Sequence of protein 1:
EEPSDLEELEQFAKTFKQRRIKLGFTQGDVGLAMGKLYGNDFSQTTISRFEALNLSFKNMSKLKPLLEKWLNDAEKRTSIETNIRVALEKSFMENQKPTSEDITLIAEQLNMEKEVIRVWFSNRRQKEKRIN

Residue-level contacts at the interface:
Residue P3 in protein 2 interacts with residue R49 in protein 1 (closest heavy-atom distance 1.0 Å).
Residue P3 in protein 2 interacts with residue L55 in protein 1 (closest heavy-atom distance 0.7 Å).
Residue E7 in protein 2 is in contact with residue E156 in protein 1 (closest heavy-atom distance 1.3 Å).
Residue F57 in protein 2 is in contact with residue L55 in protein 1 (closest heavy-atom distance 1.7 Å).
Residue E2 in protein 2 contacts residue T46 in protein 1 (closest heavy-atom distance 1.3 Å).
Residue R158 in protein 2 interacts with residue E1 in protein 1 (closest heavy-atom distance 1.5 Å).
Residue T45 in protein 2 is in contact with residue E2 in protein 1 (closest heavy-atom distance 1.6 Å).
Residue M60 in protein 2 contacts residue F57 in protein 1 (closest heavy-atom distance 1.7 Å).
Residue M60 in protein 2 interacts with residue S61 in protein 1 (closest heavy-atom distance 0.4 Å).
Residue Q11 in protein 2 contacts residue K58 in protein 1 (closest heavy-atom distance 1.2 Å).
Residue P65 in protein 2 interacts with residue L63 in protein 1 (closest heavy-atom distance 1.2 Å).
Residue L63 in protein 2 is in contact with residue S61 in protein 1 (closest heavy-atom distance 1.5 Å).
Residue L9 in protein 2 interacts with residue F57 in protein 1 (closest heavy-atom distance 1.3 Å).
Residue K64 in protein 2 interacts with residue K62 in protein 1 (closest heavy-atom distance 0.2 Å).
Residue N59 in protein 2 interacts with residue L9 in protein 1 (closest heavy-atom distance 0.1 Å).
Residue K58 in protein 2 interacts with residue E10 in protein 1 (closest heavy-atom distance 1.4 Å).
Residue K157 in protein 2 contacts residue E7 in protein 1 (closest heavy-atom distance 0.8 Å).
Residue L66 in protein 2 interacts with residue L66 in protein 1 (closest heavy-atom distance 0.5 Å).
Residue F57 in protein 2 contacts residue M60 in protein 1 (closest heavy-atom distance 1.7 Å).
Residue E2 in protein 2 interacts with residue T45 in protein 1 (closest heavy-atom distance 1.6 Å).
Residue L55 in protein 2 interacts with residue P3 in protein 1 (closest heavy-atom distance 0.7 Å).
Residue E2 in protein 2 contacts residue R49 in protein 1 (closest heavy-atom distance 0.8 Å).
Residue R49 in protein 2 is in contact with residue P3 in protein 1 (closest heavy-atom distance 1.0 Å).
Residue K62 in protein 2 is in contact with residue P65 in protein 1 (closest heavy-atom distance 1.6 Å).
Residue E10 in protein 2 contacts residue K58 in protein 1 (closest heavy-atom distance 1.4 Å).
Residue E1 in protein 2 interacts with residue R158 in protein 1 (closest heavy-atom distance 1.5 Å).
Residue K62 in protein 2 is in contact with residue M60 in protein 1 (closest heavy-atom distance 1.4 Å).
Residue K62 in protein 2 interacts with residue K64 in protein 1 (closest heavy-atom distance 0.2 Å).
Residue K157 in protein 2 contacts residue L6 in protein 1 (closest heavy-atom distance 1.5 Å).
Residue L9 in protein 2 contacts residue K58 in protein 1 (closest heavy-atom distance 0.9 Å).
Residue D5 in protein 2 is in contact with residue Q154 in protein 1 (closest heavy-atom distance 1.1 Å).
Residue K58 in protein 2 is in contact with residue L9 in protein 1 (closest heavy-atom distance 0.9 Å).
Residue E156 in protein 2 interacts with residue E7 in protein 1 (closest heavy-atom distance 1.3 Å).
Residue L9 in protein 2 is in contact with residue N59 in protein 1 (closest heavy-atom distance 0.1 Å).
Residue P65 in protein 2 contacts residue K62 in protein 1 (closest heavy-atom distance 1.6 Å).
Residue S56 in protein 2 contacts residue S4 in protein 1 (closest heavy-atom distance 1.4 Å).
Residue I159 in protein 2 contacts residue F57 in protein 1 (closest heavy-atom distance 0.8 Å).
Residue S61 in protein 2 interacts with residue S61 in protein 1 (closest heavy-atom distance 1.2 Å).
Residue R49 in protein 2 is in contact with residue E2 in protein 1 (closest heavy-atom distance 0.8 Å).
Residue L55 in protein 2 interacts with residue F57 in protein 1 (closest heavy-atom distance 1.7 Å).
Residue M60 in protein 2 interacts with residue K62 in protein 1 (closest heavy-atom distance 1.4 Å).
Residue T46 in protein 2 is in contact with residue E2 in protein 1 (closest heavy-atom distance 1.3 Å).
Residue K62 in protein 2 contacts residue K62 in protein 1 (closest heavy-atom distance 1.7 Å).
Residue L6 in protein 2 is in contact with residue K157 in protein 1 (closest heavy-atom distance 1.5 Å).
Residue L63 in protein 2 is in contact with residue K62 in protein 1 (closest heavy-atom distance 1.2 Å).
Residue S4 in protein 2 is in contact with residue S56 in protein 1 (closest heavy-atom distance 1.4 Å).
Residue S61 in protein 2 interacts with residue M60 in protein 1 (closest heavy-atom distance 0.4 Å).
Residue S4 in protein 2 is in contact with residue L55 in protein 1 (closest heavy-atom distance 1.5 Å).
Residue S56 in protein 2 contacts residue D5 in protein 1 (closest heavy-atom distance 0.7 Å).
Residue E7 in protein 2 is in contact with residue K157 in protein 1 (closest heavy-atom distance 0.8 Å).
Residue L55 in protein 2 contacts residue S4 in protein 1 (closest heavy-atom distance 1.5 Å).
Residue S61 in protein 2 contacts residue L63 in protein 1 (closest heavy-atom distance 1.5 Å).
Residue M60 in protein 2 contacts residue M60 in protein 1 (closest heavy-atom distance 1.4 Å).
Residue K58 in protein 2 interacts with residue Q11 in protein 1 (closest heavy-atom distance 1.2 Å).
Residue F57 in protein 2 interacts with residue L9 in protein 1 (closest heavy-atom distance 1.3 Å).
Residue F57 in protein 2 interacts with residue I159 in protein 1 (closest heavy-atom distance 0.8 Å).
Residue D5 in protein 2 is in contact with residue S56 in protein 1 (closest heavy-atom distance 0.7 Å).
Residue L63 in protein 2 interacts with residue P65 in protein 1 (closest heavy-atom distance 1.2 Å).
Residue K62 in protein 2 is in contact with residue L63 in protein 1 (closest heavy-atom distance 1.2 Å).
Residue Q154 in protein 2 contacts residue D5 in protein 1 (closest heavy-atom distance 1.1 Å).

Sequence of protein 2:
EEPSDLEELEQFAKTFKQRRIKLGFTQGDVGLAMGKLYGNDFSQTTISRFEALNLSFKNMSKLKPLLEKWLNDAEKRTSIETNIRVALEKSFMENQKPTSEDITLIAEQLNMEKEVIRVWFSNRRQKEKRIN

The following describes two proteins that form a bound complex.